Residue-level contacts at the interface:
Residue F96 in protein 1 interacts with residue F4 in protein 2 (closest heavy-atom distance 3.4 Å).
Residue F94 in protein 1 contacts residue K6 in protein 2 (closest heavy-atom distance 4.2 Å).
Residue F96 in protein 1 interacts with residue G2 in protein 2 (closest heavy-atom distance 4.2 Å).
Residue Y202 in protein 1 interacts with residue S5 in protein 2 (closest heavy-atom distance 3.5 Å).
Residue D89 in protein 1 contacts residue K6 in protein 2 (closest heavy-atom distance 3.1 Å).
Residue F153 in protein 1 is in contact with residue G1 in protein 2 (closest heavy-atom distance 4.2 Å).
Residue L380 in protein 1 is in contact with residue G1 in protein 2 (closest heavy-atom distance 4.3 Å).
Residue A189 in protein 1 is in contact with residue C3 in protein 2 (closest heavy-atom distance 4.8 Å).
Residue V87 in protein 1 interacts with residue F4 in protein 2 (closest heavy-atom distance 3.8 Å).
Residue G190 in protein 1 interacts with residue C3 in protein 2 (closest heavy-atom distance 3.7 Å).
Residue D377 in protein 1 contacts residue S5 in protein 2 (closest heavy-atom distance 3.1 Å).
Residue I375 in protein 1 contacts residue K8 in protein 2 (closest heavy-atom distance 3.0 Å).
Residue A189 in protein 1 is in contact with residue G1 in protein 2 (closest heavy-atom distance 3.5 Å).
Residue T188 in protein 1 is in contact with residue G2 in protein 2 (closest heavy-atom distance 4.4 Å).
Residue F96 in protein 1 is in contact with residue C3 in protein 2 (closest heavy-atom distance 3.8 Å).
Residue G190 in protein 1 interacts with residue G2 in protein 2 (closest heavy-atom distance 4.2 Å).
Residue G374 in protein 1 is in contact with residue P7 in protein 2 (closest heavy-atom distance 4.7 Å).
Residue G378 in protein 1 interacts with residue C3 in protein 2 (closest heavy-atom distance 3.7 Å).
Residue V87 in protein 1 contacts residue G2 in protein 2 (closest heavy-atom distance 3.7 Å).
Residue I375 in protein 1 contacts residue P7 in protein 2 (closest heavy-atom distance 3.4 Å).
Residue Y202 in protein 1 contacts residue C3 in protein 2 (closest heavy-atom distance 3.4 Å).
Residue F217 in protein 1 contacts residue K6 in protein 2 (closest heavy-atom distance 3.4 Å).
Residue H204 in protein 1 interacts with residue K6 in protein 2 (closest heavy-atom distance 3.4 Å).
Residue D89 in protein 1 contacts residue F4 in protein 2 (closest heavy-atom distance 3.4 Å).
Residue N152 in protein 1 is in contact with residue G1 in protein 2 (closest heavy-atom distance 3.4 Å).
Residue L380 in protein 1 is in contact with residue C3 in protein 2 (closest heavy-atom distance 3.9 Å).
Residue M93 in protein 1 contacts residue K6 in protein 2 (closest heavy-atom distance 4.4 Å).
Residue D377 in protein 1 contacts residue F4 in protein 2 (closest heavy-atom distance 4.4 Å).
Residue F94 in protein 1 is in contact with residue F4 in protein 2 (closest heavy-atom distance 3.3 Å).
Residue L380 in protein 1 is in contact with residue G2 in protein 2 (closest heavy-atom distance 4.2 Å).
Residue I151 in protein 1 is in contact with residue G1 in protein 2 (closest heavy-atom distance 4.3 Å).
Residue F217 in protein 1 interacts with residue S5 in protein 2 (closest heavy-atom distance 3.6 Å).
Residue G378 in protein 1 interacts with residue S5 in protein 2 (closest heavy-atom distance 3.0 Å).
Residue D90 in protein 1 is in contact with residue F4 in protein 2 (closest heavy-atom distance 4.7 Å).
Residue G376 in protein 1 is in contact with residue K8 in protein 2 (closest heavy-atom distance 4.0 Å).
Residue D90 in protein 1 contacts residue K6 in protein 2 (closest heavy-atom distance 4.0 Å).
Residue Y86 in protein 1 is in contact with residue G1 in protein 2 (closest heavy-atom distance 3.4 Å).
Residue N152 in protein 1 contacts residue G2 in protein 2 (closest heavy-atom distance 4.5 Å).
Residue T188 in protein 1 interacts with residue G1 in protein 2 (closest heavy-atom distance 2.8 Å).
Residue D377 in protein 1 contacts residue K8 in protein 2 (closest heavy-atom distance 4.2 Å).
Residue S311 in protein 1 is in contact with residue F4 in protein 2 (closest heavy-atom distance 2.9 Å).
Residue D91 in protein 1 is in contact with residue K6 in protein 2 (closest heavy-atom distance 3.1 Å).
Residue G376 in protein 1 interacts with residue S5 in protein 2 (closest heavy-atom distance 3.3 Å).
Residue D377 in protein 1 is in contact with residue P7 in protein 2 (closest heavy-atom distance 4.6 Å).
Residue L322 in protein 1 is in contact with residue F4 in protein 2 (closest heavy-atom distance 4.7 Å).
Residue Y326 in protein 1 is in contact with residue F4 in protein 2 (closest heavy-atom distance 4.8 Å).
Residue K216 in protein 1 contacts residue K6 in protein 2 (closest heavy-atom distance 4.6 Å).
Residue V87 in protein 1 contacts residue C3 in protein 2 (closest heavy-atom distance 4.3 Å).
Residue H204 in protein 1 contacts residue S5 in protein 2 (closest heavy-atom distance 2.9 Å).
Residue Y86 in protein 1 interacts with residue G2 in protein 2 (closest heavy-atom distance 3.9 Å).
Residue F217 in protein 1 is in contact with residue F4 in protein 2 (closest heavy-atom distance 3.9 Å).
Residue N379 in protein 1 is in contact with residue C3 in protein 2 (closest heavy-atom distance 3.3 Å).
Residue G376 in protein 1 is in contact with residue K6 in protein 2 (closest heavy-atom distance 3.4 Å).
Residue E88 in protein 1 contacts residue F4 in protein 2 (closest heavy-atom distance 4.0 Å).
Residue F217 in protein 1 interacts with residue P7 in protein 2 (closest heavy-atom distance 3.3 Å).
Residue I375 in protein 1 contacts residue K6 in protein 2 (closest heavy-atom distance 4.5 Å).
Residue H204 in protein 1 interacts with residue P7 in protein 2 (closest heavy-atom distance 3.7 Å).
Residue D377 in protein 1 contacts residue K6 in protein 2 (closest heavy-atom distance 2.9 Å).
Residue S218 in protein 1 is in contact with residue P7 in protein 2 (closest heavy-atom distance 3.9 Å).
Residue G376 in protein 1 contacts residue P7 in protein 2 (closest heavy-atom distance 4.0 Å).

Sequence of protein 1:
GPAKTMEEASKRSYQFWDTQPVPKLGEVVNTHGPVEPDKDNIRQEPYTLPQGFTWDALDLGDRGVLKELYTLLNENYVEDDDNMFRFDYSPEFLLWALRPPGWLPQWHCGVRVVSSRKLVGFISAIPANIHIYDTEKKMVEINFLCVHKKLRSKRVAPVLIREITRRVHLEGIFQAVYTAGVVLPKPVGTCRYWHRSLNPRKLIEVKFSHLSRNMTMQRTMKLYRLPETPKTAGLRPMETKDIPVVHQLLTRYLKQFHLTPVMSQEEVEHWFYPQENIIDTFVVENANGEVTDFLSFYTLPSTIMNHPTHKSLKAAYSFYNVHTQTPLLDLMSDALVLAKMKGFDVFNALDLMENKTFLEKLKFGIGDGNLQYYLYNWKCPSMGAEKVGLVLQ

These two protein chains interact to form a complex.

Sequence of protein 2:
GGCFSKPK